Interface contacts:
Residue M257 in protein 2 is in contact with residue R11 in protein 1 (closest heavy-atom distance 2.9 Å).
Residue G187 in protein 2 interacts with residue Y27 in protein 1 (closest heavy-atom distance 2.6 Å).
Residue V65 in protein 2 interacts with residue D187 in protein 1 (closest heavy-atom distance 3.2 Å).
Residue T253 in protein 2 interacts with residue T17 in protein 1 (closest heavy-atom distance 2.7 Å).
Residue S68 in protein 2 contacts residue Y188 in protein 1 (closest heavy-atom distance 3.3 Å).
Residue N192 in protein 2 contacts residue M24 in protein 1 (closest heavy-atom distance 3.3 Å).
Residue V255 in protein 2 is in contact with residue R11 in protein 1 (closest heavy-atom distance 3.5 Å).
Residue R300 in protein 2 interacts with residue A15 in protein 1 (closest heavy-atom distance 3.4 Å).
Residue Y85 in protein 2 contacts residue W151 in protein 1 (closest heavy-atom distance 3.5 Å).
Residue H231 in protein 2 contacts residue R22 in protein 1 (closest heavy-atom distance 3.4 Å).
Residue R300 in protein 2 contacts residue G16 in protein 1 (closest heavy-atom distance 3.2 Å).
Residue H199 in protein 2 is in contact with residue F5 in protein 1 (closest heavy-atom distance 3.4 Å).
Residue N192 in protein 2 interacts with residue Q100 in protein 1 (closest heavy-atom distance 2.9 Å).
Residue N190 in protein 2 contacts residue E32 in protein 1 (closest heavy-atom distance 3.6 Å).
Residue F274 in protein 2 is in contact with residue Y10 in protein 1 (closest heavy-atom distance 3.5 Å).
Residue R188 in protein 2 is in contact with residue Y31 in protein 1 (closest heavy-atom distance 3.3 Å).
Residue H199 in protein 2 is in contact with residue R96 in protein 1 (closest heavy-atom distance 3.8 Å).
Residue N192 in protein 2 is in contact with residue R23 in protein 1 (closest heavy-atom distance 3.6 Å).
Residue E193 in protein 2 contacts residue G6 in protein 1 (closest heavy-atom distance 3.5 Å).
Residue P272 in protein 2 is in contact with residue R88 in protein 1 (closest heavy-atom distance 3.7 Å).
Residue E233 in protein 2 contacts residue S9 in protein 1 (closest heavy-atom distance 2.6 Å).
Residue S251 in protein 2 contacts residue N19 in protein 1 (closest heavy-atom distance 3.7 Å).
Residue A203 in protein 2 is in contact with residue Y31 in protein 1 (closest heavy-atom distance 3.6 Å).
Residue N71 in protein 2 is in contact with residue Y188 in protein 1 (closest heavy-atom distance 3.0 Å).
Residue H199 in protein 2 is in contact with residue A4 in protein 1 (closest heavy-atom distance 3.5 Å).
Residue P229 in protein 2 is in contact with residue R23 in protein 1 (closest heavy-atom distance 3.4 Å).
Residue Q277 in protein 2 contacts residue Y10 in protein 1 (closest heavy-atom distance 3.2 Å).
Residue L70 in protein 2 interacts with residue Y188 in protein 1 (closest heavy-atom distance 3.1 Å).
Residue W297 in protein 2 is in contact with residue R11 in protein 1 (closest heavy-atom distance 3.4 Å).
Residue H231 in protein 2 interacts with residue N19 in protein 1 (closest heavy-atom distance 3.8 Å).
Residue Y198 in protein 2 is in contact with residue I92 in protein 1 (closest heavy-atom distance 3.8 Å).
Residue Y198 in protein 2 is in contact with residue A4 in protein 1 (closest heavy-atom distance 3.5 Å).
Residue R300 in protein 2 interacts with residue V14 in protein 1 (closest heavy-atom distance 3.6 Å).
Residue N204 in protein 2 contacts residue Y31 in protein 1 (closest heavy-atom distance 3.7 Å).
Residue V194 in protein 2 contacts residue C7 in protein 1 (closest heavy-atom distance 3.1 Å).
Residue E269 in protein 2 is in contact with residue R89 in protein 1 (closest heavy-atom distance 3.2 Å).
Residue P64 in protein 2 is in contact with residue D187 in protein 1 (closest heavy-atom distance 3.2 Å).
Residue N192 in protein 2 interacts with residue R22 in protein 1 (closest heavy-atom distance 2.9 Å).
Residue E269 in protein 2 is in contact with residue E85 in protein 1 (closest heavy-atom distance 3.7 Å).
Residue E269 in protein 2 interacts with residue R88 in protein 1 (closest heavy-atom distance 2.9 Å).
Residue Y85 in protein 2 contacts residue P148 in protein 1 (closest heavy-atom distance 3.2 Å).
Residue E265 in protein 2 is in contact with residue S9 in protein 1 (closest heavy-atom distance 3.8 Å).
Residue N192 in protein 2 contacts residue T25 in protein 1 (closest heavy-atom distance 2.9 Å).
Residue L86 in protein 2 is in contact with residue W151 in protein 1 (closest heavy-atom distance 3.1 Å).
Residue I189 in protein 2 interacts with residue Y27 in protein 1 (closest heavy-atom distance 3.1 Å).
Residue V194 in protein 2 interacts with residue R22 in protein 1 (closest heavy-atom distance 3.5 Å).
Residue E193 in protein 2 contacts residue R22 in protein 1 (closest heavy-atom distance 3.5 Å).
Residue N190 in protein 2 is in contact with residue Q100 in protein 1 (closest heavy-atom distance 2.4 Å).
Residue E265 in protein 2 interacts with residue R11 in protein 1 (closest heavy-atom distance 3.8 Å).
Residue W82 in protein 2 is in contact with residue Y150 in protein 1 (closest heavy-atom distance 3.3 Å).
Residue V194 in protein 2 contacts residue G6 in protein 1 (closest heavy-atom distance 3.0 Å).
Residue N190 in protein 2 contacts residue Y27 in protein 1 (closest heavy-atom distance 3.0 Å).
Residue E193 in protein 2 interacts with residue R96 in protein 1 (closest heavy-atom distance 2.9 Å).
Residue Y228 in protein 2 is in contact with residue R23 in protein 1 (closest heavy-atom distance 3.5 Å).
Residue R188 in protein 2 interacts with residue Y27 in protein 1 (closest heavy-atom distance 3.1 Å).
Residue T253 in protein 2 interacts with residue S12 in protein 1 (closest heavy-atom distance 3.8 Å).
Residue E233 in protein 2 is in contact with residue S12 in protein 1 (closest heavy-atom distance 2.9 Å).
Residue S251 in protein 2 contacts residue T17 in protein 1 (closest heavy-atom distance 3.5 Å).
Residue W297 in protein 2 interacts with residue A15 in protein 1 (closest heavy-atom distance 3.3 Å).
Residue N192 in protein 2 contacts residue I103 in protein 1 (closest heavy-atom distance 3.7 Å).

Sequence of protein 2:
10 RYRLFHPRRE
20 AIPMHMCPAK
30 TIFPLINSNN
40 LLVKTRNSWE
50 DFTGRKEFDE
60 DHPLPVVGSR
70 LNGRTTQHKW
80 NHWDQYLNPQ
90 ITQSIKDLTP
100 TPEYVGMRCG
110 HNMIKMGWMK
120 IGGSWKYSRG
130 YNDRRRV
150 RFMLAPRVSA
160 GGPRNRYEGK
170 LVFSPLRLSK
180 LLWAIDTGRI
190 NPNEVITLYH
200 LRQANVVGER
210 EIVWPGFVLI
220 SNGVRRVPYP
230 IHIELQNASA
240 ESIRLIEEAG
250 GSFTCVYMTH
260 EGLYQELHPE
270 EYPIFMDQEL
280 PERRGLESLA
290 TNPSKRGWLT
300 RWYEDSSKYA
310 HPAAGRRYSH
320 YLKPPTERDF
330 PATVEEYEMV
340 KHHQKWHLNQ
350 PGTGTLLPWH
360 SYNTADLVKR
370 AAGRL

The following describes two proteins that form a bound complex.

Sequence of protein 1:
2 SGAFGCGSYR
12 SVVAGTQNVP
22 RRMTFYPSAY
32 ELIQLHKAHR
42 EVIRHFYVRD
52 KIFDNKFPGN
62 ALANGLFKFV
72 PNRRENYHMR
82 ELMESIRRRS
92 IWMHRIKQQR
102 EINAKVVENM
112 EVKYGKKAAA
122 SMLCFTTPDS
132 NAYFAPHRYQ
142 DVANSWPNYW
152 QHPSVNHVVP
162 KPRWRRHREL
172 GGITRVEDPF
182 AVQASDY